Sequence of the first protein:
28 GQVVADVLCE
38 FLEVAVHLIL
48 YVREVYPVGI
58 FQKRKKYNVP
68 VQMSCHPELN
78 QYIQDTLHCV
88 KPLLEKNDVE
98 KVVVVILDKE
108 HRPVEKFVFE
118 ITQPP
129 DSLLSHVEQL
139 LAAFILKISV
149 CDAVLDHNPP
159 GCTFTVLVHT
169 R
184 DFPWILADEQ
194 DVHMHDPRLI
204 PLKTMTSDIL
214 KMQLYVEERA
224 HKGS

Interface contacts:
Residue V166 in the first protein interacts with residue N30 in the second protein (closest heavy-atom distance 3.5 Å).
Residue A190 in the first protein is in contact with residue I31 in the second protein (closest heavy-atom distance 2.8 Å).
Residue H167 in the first protein interacts with residue I31 in the second protein (closest heavy-atom distance 3.5 Å).
Residue D194 in the first protein is in contact with residue K33 in the second protein (closest heavy-atom distance 2.9 Å).
Residue L189 in the first protein is in contact with residue L32 in the second protein (closest heavy-atom distance 4.0 Å).
Residue T168 in the first protein is in contact with residue L32 in the second protein (closest heavy-atom distance 3.7 Å).
Residue F162 in the first protein is in contact with residue P38 in the second protein (closest heavy-atom distance 3.3 Å).
Residue P54 in the first protein interacts with residue M45 in the second protein (closest heavy-atom distance 3.6 Å).
Residue Y79 in the first protein interacts with residue P38 in the second protein (closest heavy-atom distance 3.3 Å).
Residue P186 in the first protein contacts residue K33 in the second protein (closest heavy-atom distance 4.3 Å).
Residue F185 in the first protein contacts residue P34 in the second protein (closest heavy-atom distance 3.7 Å).
Residue E75 in the first protein interacts with residue P39 in the second protein (closest heavy-atom distance 3.5 Å).
Residue Y79 in the first protein interacts with residue P34 in the second protein (closest heavy-atom distance 3.4 Å).
Residue V52 in the first protein is in contact with residue R41 in the second protein (closest heavy-atom distance 3.6 Å).
Residue V164 in the first protein is in contact with residue L32 in the second protein (closest heavy-atom distance 3.8 Å).
Residue Y53 in the first protein interacts with residue I44 in the second protein (closest heavy-atom distance 3.9 Å).
Residue Y53 in the first protein is in contact with residue R41 in the second protein (closest heavy-atom distance 3.4 Å).
Residue W187 in the first protein contacts residue L32 in the second protein (closest heavy-atom distance 3.7 Å).
Residue Y79 in the first protein interacts with residue M36 in the second protein (closest heavy-atom distance 2.6 Å).
Residue V166 in the first protein is in contact with residue I31 in the second protein (closest heavy-atom distance 3.3 Å).
Residue I188 in the first protein contacts residue L32 in the second protein (closest heavy-atom distance 3.5 Å).
Residue W187 in the first protein interacts with residue L35 in the second protein (closest heavy-atom distance 4.1 Å).
Residue Y53 in the first protein interacts with residue P38 in the second protein (closest heavy-atom distance 3.5 Å).
Residue L76 in the first protein interacts with residue P39 in the second protein (closest heavy-atom distance 3.8 Å).
Residue H167 in the first protein is in contact with residue N30 in the second protein (closest heavy-atom distance 3.3 Å).
Residue I188 in the first protein is in contact with residue K33 in the second protein (closest heavy-atom distance 2.8 Å).
Residue Y53 in the first protein contacts residue P39 in the second protein (closest heavy-atom distance 2.8 Å).
Residue L165 in the first protein is in contact with residue K33 in the second protein (closest heavy-atom distance 3.4 Å).
Residue P186 in the first protein is in contact with residue L35 in the second protein (closest heavy-atom distance 2.6 Å).
Residue I188 in the first protein interacts with residue I31 in the second protein (closest heavy-atom distance 4.2 Å).
Residue Y79 in the first protein contacts residue S37 in the second protein (closest heavy-atom distance 3.4 Å).
Residue P186 in the first protein interacts with residue M36 in the second protein (closest heavy-atom distance 3.7 Å).
Residue A190 in the first protein is in contact with residue L32 in the second protein (closest heavy-atom distance 4.4 Å).
Residue P54 in the first protein interacts with residue R41 in the second protein (closest heavy-atom distance 3.7 Å).
Residue F185 in the first protein is in contact with residue M36 in the second protein (closest heavy-atom distance 4.3 Å).
Residue L165 in the first protein interacts with residue I31 in the second protein (closest heavy-atom distance 4.0 Å).
Residue L189 in the first protein contacts residue A29 in the second protein (closest heavy-atom distance 3.5 Å).
Residue I188 in the first protein contacts residue L35 in the second protein (closest heavy-atom distance 3.7 Å).
Residue I188 in the first protein interacts with residue P34 in the second protein (closest heavy-atom distance 4.2 Å).
Residue T168 in the first protein contacts residue N30 in the second protein (closest heavy-atom distance 2.7 Å).
Residue V164 in the first protein interacts with residue K33 in the second protein (closest heavy-atom distance 3.6 Å).
Residue H73 in the first protein interacts with residue T47 in the second protein (closest heavy-atom distance 4.0 Å).
Residue L165 in the first protein interacts with residue L32 in the second protein (closest heavy-atom distance 3.3 Å).
Residue V166 in the first protein is in contact with residue L32 in the second protein (closest heavy-atom distance 2.9 Å).
Residue P186 in the first protein interacts with residue P34 in the second protein (closest heavy-atom distance 3.6 Å).
Residue V195 in the first protein interacts with residue I31 in the second protein (closest heavy-atom distance 4.2 Å).
Residue T163 in the first protein contacts residue K33 in the second protein (closest heavy-atom distance 4.0 Å).
Residue T83 in the first protein interacts with residue P34 in the second protein (closest heavy-atom distance 4.1 Å).
Residue H73 in the first protein interacts with residue I44 in the second protein (closest heavy-atom distance 3.6 Å).
Residue I57 in the first protein contacts residue I44 in the second protein (closest heavy-atom distance 4.0 Å).
Residue Y79 in the first protein contacts residue P39 in the second protein (closest heavy-atom distance 4.4 Å).
Residue E51 in the first protein interacts with residue R41 in the second protein (closest heavy-atom distance 3.0 Å).
Residue R169 in the first protein interacts with residue N30 in the second protein (closest heavy-atom distance 3.6 Å).
Residue V164 in the first protein interacts with residue P34 in the second protein (closest heavy-atom distance 3.1 Å).
Residue W187 in the first protein contacts residue K33 in the second protein (closest heavy-atom distance 3.1 Å).
Residue Y53 in the first protein interacts with residue S40 in the second protein (closest heavy-atom distance 4.2 Å).
Residue L189 in the first protein interacts with residue I31 in the second protein (closest heavy-atom distance 3.5 Å).
Residue T163 in the first protein contacts residue P34 in the second protein (closest heavy-atom distance 4.0 Å).
Residue W187 in the first protein is in contact with residue P34 in the second protein (closest heavy-atom distance 3.6 Å).
Residue I57 in the first protein interacts with residue L48 in the second protein (closest heavy-atom distance 4.0 Å).

Sequence of the second protein:
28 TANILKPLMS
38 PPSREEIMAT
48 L

The following describes two proteins that form a bound complex.